This data describes a binding interaction between two proteins.

Sequence of chain B:
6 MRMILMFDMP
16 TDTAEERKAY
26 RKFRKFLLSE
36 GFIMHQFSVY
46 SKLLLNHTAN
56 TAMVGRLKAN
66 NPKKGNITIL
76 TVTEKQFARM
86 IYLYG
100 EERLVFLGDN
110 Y

Sequence of chain A:
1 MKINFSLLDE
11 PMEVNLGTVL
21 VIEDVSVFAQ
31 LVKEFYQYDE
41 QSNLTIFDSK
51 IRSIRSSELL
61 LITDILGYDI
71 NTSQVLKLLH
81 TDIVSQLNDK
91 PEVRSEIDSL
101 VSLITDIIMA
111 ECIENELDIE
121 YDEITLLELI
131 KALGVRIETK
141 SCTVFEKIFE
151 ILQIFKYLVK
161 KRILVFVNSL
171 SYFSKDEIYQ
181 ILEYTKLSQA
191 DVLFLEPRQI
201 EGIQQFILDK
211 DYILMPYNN

Interface contacts:
Residue E40 in chain A is in contact with residue L50 in chain B (closest heavy-atom distance 5.0 Å).
Residue S42 in chain A interacts with residue L50 in chain B (closest heavy-atom distance 4.6 Å).